Contacts between the two chains:
Residue H58 in protein 2 interacts with residue I45 in protein 1 (closest heavy-atom distance 3.4 Å).
Residue F120 in protein 2 is in contact with residue S298 in protein 1 (closest heavy-atom distance 3.3 Å).
Residue Q60 in protein 2 contacts residue T43 in protein 1 (closest heavy-atom distance 2.9 Å).
Residue I42 in protein 2 interacts with residue Q60 in protein 1 (closest heavy-atom distance 3.3 Å).
Residue G225 in protein 2 is in contact with residue Y300 in protein 1 (closest heavy-atom distance 3.5 Å).
Residue I53 in protein 2 interacts with residue G50 in protein 1 (closest heavy-atom distance 3.5 Å).
Residue G51 in protein 2 contacts residue C52 in protein 1 (closest heavy-atom distance 3.4 Å).
Residue T40 in protein 2 contacts residue D62 in protein 1 (closest heavy-atom distance 2.8 Å).
Residue P28 in protein 2 contacts residue Y112 in protein 1 (closest heavy-atom distance 3.4 Å).
Residue K102 in protein 2 is in contact with residue W32 in protein 1 (closest heavy-atom distance 3.5 Å).
Residue C52 in protein 2 interacts with residue C52 in protein 1 (closest heavy-atom distance 2.1 Å).
Residue G46 in protein 2 interacts with residue S57 in protein 1 (closest heavy-atom distance 3.1 Å).
Residue Q60 in protein 2 interacts with residue K44 in protein 1 (closest heavy-atom distance 2.8 Å).
Residue T61 in protein 2 is in contact with residue Q41 in protein 1 (closest heavy-atom distance 3.3 Å).
Residue I29 in protein 2 interacts with residue Y59 in protein 1 (closest heavy-atom distance 3.3 Å).
Residue G122 in protein 2 interacts with residue S302 in protein 1 (closest heavy-atom distance 2.9 Å).
Residue D62 in protein 2 is in contact with residue A39 in protein 1 (closest heavy-atom distance 3.5 Å).
Residue W32 in protein 2 is in contact with residue K102 in protein 1 (closest heavy-atom distance 3.5 Å).
Residue A56 in protein 2 contacts residue S47 in protein 1 (closest heavy-atom distance 3.4 Å).
Residue G46 in protein 2 is in contact with residue H58 in protein 1 (closest heavy-atom distance 2.6 Å).
Residue I45 in protein 2 contacts residue Y59 in protein 1 (closest heavy-atom distance 3.5 Å).
Residue G50 in protein 2 contacts residue I53 in protein 1 (closest heavy-atom distance 3.4 Å).
Residue S123 in protein 2 is in contact with residue M305 in protein 1 (closest heavy-atom distance 3.2 Å).
Residue S302 in protein 2 contacts residue G122 in protein 1 (closest heavy-atom distance 2.9 Å).
Residue N54 in protein 2 interacts with residue G50 in protein 1 (closest heavy-atom distance 3.0 Å).
Residue Q41 in protein 2 is in contact with residue T61 in protein 1 (closest heavy-atom distance 3.1 Å).
Residue D62 in protein 2 contacts residue T40 in protein 1 (closest heavy-atom distance 2.5 Å).
Residue Y59 in protein 2 contacts residue K44 in protein 1 (closest heavy-atom distance 3.5 Å).
Residue V48 in protein 2 contacts residue A56 in protein 1 (closest heavy-atom distance 2.8 Å).
Residue I45 in protein 2 contacts residue H58 in protein 1 (closest heavy-atom distance 3.3 Å).
Residue A56 in protein 2 interacts with residue V48 in protein 1 (closest heavy-atom distance 2.9 Å).
Residue W32 in protein 2 contacts residue F66 in protein 1 (closest heavy-atom distance 3.5 Å).
Residue D62 in protein 2 is in contact with residue Q41 in protein 1 (closest heavy-atom distance 3.0 Å).
Residue H101 in protein 2 is in contact with residue W32 in protein 1 (closest heavy-atom distance 3.5 Å).
Residue S57 in protein 2 contacts residue S47 in protein 1 (closest heavy-atom distance 2.8 Å).
Residue C256 in protein 2 interacts with residue C256 in protein 1 (closest heavy-atom distance 2.1 Å).
Residue K44 in protein 2 interacts with residue Q60 in protein 1 (closest heavy-atom distance 2.7 Å).
Residue G51 in protein 2 interacts with residue I53 in protein 1 (closest heavy-atom distance 2.6 Å).
Residue Y300 in protein 2 interacts with residue G225 in protein 1 (closest heavy-atom distance 3.4 Å).
Residue S57 in protein 2 contacts residue G46 in protein 1 (closest heavy-atom distance 3.2 Å).
Residue H58 in protein 2 contacts residue G46 in protein 1 (closest heavy-atom distance 2.8 Å).
Residue T70 in protein 2 interacts with residue I29 in protein 1 (closest heavy-atom distance 3.5 Å).
Residue S47 in protein 2 interacts with residue S57 in protein 1 (closest heavy-atom distance 2.6 Å).
Residue R301 in protein 2 contacts residue G121 in protein 1 (closest heavy-atom distance 3.0 Å).
Residue C52 in protein 2 contacts residue G51 in protein 1 (closest heavy-atom distance 3.4 Å).
Residue R124 in protein 2 contacts residue S306 in protein 1 (closest heavy-atom distance 3.1 Å).
Residue G121 in protein 2 is in contact with residue R301 in protein 1 (closest heavy-atom distance 3.2 Å).
Residue I33 in protein 2 is in contact with residue Y59 in protein 1 (closest heavy-atom distance 3.3 Å).
Residue S47 in protein 2 is in contact with residue A56 in protein 1 (closest heavy-atom distance 3.2 Å).
Residue W32 in protein 2 interacts with residue H101 in protein 1 (closest heavy-atom distance 3.4 Å).
Residue T43 in protein 2 interacts with residue Q60 in protein 1 (closest heavy-atom distance 2.6 Å).
Residue I53 in protein 2 interacts with residue G51 in protein 1 (closest heavy-atom distance 2.6 Å).
Residue L55 in protein 2 interacts with residue V48 in protein 1 (closest heavy-atom distance 3.4 Å).
Residue T61 in protein 2 is in contact with residue A39 in protein 1 (closest heavy-atom distance 3.6 Å).
Residue M305 in protein 2 is in contact with residue S123 in protein 1 (closest heavy-atom distance 3.4 Å).
Residue R301 in protein 2 interacts with residue S123 in protein 1 (closest heavy-atom distance 2.8 Å).
Residue Q41 in protein 2 contacts residue D62 in protein 1 (closest heavy-atom distance 3.0 Å).
Residue A63 in protein 2 contacts residue K38 in protein 1 (closest heavy-atom distance 3.5 Å).
Residue G50 in protein 2 is in contact with residue N54 in protein 1 (closest heavy-atom distance 2.9 Å).
Residue S298 in protein 2 interacts with residue F120 in protein 1 (closest heavy-atom distance 3.4 Å).

Sequence of protein 2:
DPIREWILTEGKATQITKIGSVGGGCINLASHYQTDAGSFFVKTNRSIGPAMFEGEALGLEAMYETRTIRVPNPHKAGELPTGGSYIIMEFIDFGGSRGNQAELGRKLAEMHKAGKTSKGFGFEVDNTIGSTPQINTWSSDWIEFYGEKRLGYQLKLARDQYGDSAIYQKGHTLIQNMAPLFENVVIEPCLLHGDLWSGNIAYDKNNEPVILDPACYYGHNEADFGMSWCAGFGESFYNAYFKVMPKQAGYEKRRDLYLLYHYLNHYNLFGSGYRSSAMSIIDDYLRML

This data describes a binding interaction between two proteins.

Sequence of protein 1:
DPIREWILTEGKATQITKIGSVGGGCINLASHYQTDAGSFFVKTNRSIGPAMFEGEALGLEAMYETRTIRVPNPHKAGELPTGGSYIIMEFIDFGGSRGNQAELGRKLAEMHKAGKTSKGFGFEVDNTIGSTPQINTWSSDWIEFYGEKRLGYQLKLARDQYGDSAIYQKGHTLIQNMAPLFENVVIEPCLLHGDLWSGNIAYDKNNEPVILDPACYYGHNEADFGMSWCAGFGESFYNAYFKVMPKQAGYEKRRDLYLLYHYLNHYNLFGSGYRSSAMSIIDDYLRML